Sequence of chain A:
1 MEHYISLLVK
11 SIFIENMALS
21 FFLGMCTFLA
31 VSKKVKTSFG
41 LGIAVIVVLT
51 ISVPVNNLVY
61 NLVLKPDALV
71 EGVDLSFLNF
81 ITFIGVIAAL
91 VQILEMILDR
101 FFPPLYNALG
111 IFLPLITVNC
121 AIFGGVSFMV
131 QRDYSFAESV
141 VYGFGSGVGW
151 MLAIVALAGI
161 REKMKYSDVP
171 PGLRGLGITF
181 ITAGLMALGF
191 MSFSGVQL

These two protein chains interact to form a complex.

Residue-level contacts at the interface:
Residue M374 in chain B interacts with residue Y166 in chain A (closest heavy-atom distance 3.1 Å).
Residue Y429 in chain B contacts residue Y166 in chain A (closest heavy-atom distance 3.0 Å).
Residue R395 in chain B contacts residue K163 in chain A (closest heavy-atom distance 4.8 Å).
Residue A399 in chain B is in contact with residue K165 in chain A (closest heavy-atom distance 3.6 Å).
Residue D396 in chain B interacts with residue K165 in chain A (closest heavy-atom distance 2.9 Å).
Residue C398 in chain B is in contact with residue Y166 in chain A (closest heavy-atom distance 3.9 Å).
Residue R395 in chain B is in contact with residue K165 in chain A (closest heavy-atom distance 5.0 Å).
Residue D401 in chain B interacts with residue K165 in chain A (closest heavy-atom distance 3.5 Å).
Residue R395 in chain B interacts with residue Y166 in chain A (closest heavy-atom distance 3.8 Å).
Residue A399 in chain B interacts with residue Y166 in chain A (closest heavy-atom distance 4.7 Å).
Residue S373 in chain B interacts with residue Y166 in chain A (closest heavy-atom distance 4.1 Å).
Residue S404 in chain B contacts residue K165 in chain A (closest heavy-atom distance 4.0 Å).

Sequence of chain B:
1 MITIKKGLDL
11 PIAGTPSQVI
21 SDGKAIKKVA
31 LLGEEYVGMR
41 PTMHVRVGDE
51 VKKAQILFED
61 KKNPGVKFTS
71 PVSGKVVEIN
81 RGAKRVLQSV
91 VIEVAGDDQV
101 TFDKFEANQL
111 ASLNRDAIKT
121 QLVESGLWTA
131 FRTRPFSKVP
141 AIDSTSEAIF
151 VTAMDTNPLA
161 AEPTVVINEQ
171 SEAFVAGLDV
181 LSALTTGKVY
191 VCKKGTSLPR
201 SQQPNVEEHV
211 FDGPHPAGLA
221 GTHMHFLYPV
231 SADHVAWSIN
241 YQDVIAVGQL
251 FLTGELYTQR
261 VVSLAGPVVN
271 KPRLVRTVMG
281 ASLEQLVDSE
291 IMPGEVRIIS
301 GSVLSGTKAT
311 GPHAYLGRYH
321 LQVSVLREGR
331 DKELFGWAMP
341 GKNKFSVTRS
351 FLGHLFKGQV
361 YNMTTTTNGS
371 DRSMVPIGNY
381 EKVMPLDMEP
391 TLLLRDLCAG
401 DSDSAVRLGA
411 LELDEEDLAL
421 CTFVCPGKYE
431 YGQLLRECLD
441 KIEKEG